These two protein chains interact to form a complex.

Sequence of chain A:
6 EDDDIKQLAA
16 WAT

Sequence of chain B:
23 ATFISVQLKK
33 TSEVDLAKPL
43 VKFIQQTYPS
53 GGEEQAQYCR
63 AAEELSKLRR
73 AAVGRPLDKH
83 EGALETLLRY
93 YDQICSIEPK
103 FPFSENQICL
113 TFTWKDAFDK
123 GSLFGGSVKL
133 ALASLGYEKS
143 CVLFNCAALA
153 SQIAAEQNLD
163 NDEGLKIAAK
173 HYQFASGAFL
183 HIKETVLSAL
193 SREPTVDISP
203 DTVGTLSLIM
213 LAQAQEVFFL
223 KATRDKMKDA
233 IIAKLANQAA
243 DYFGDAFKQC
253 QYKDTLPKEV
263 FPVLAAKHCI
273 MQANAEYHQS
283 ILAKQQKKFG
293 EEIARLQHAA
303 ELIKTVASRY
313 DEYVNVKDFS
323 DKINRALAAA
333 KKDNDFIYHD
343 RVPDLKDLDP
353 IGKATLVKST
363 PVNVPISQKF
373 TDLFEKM

Residue-level contacts at the interface:
Residue K230 in chain B is in contact with residue D9 in chain A (closest heavy-atom distance 4.7 Å).
Residue A171 in chain B interacts with residue W16 in chain A (closest heavy-atom distance 4.4 Å).
Residue I233 in chain B is in contact with residue I10 in chain A (closest heavy-atom distance 4.0 Å).
Residue L358 in chain B is in contact with residue A14 in chain A (closest heavy-atom distance 4.5 Å).
Residue K223 in chain B is in contact with residue W16 in chain A (closest heavy-atom distance 3.2 Å).
Residue V219 in chain B interacts with residue W16 in chain A (closest heavy-atom distance 4.8 Å).
Residue I233 in chain B is in contact with residue D9 in chain A (closest heavy-atom distance 4.5 Å).
Residue K168 in chain B interacts with residue A17 in chain A (closest heavy-atom distance 4.5 Å).
Residue D164 in chain B interacts with residue W16 in chain A (closest heavy-atom distance 3.0 Å).
Residue M229 in chain B interacts with residue L13 in chain A (closest heavy-atom distance 3.9 Å).
Residue A224 in chain B is in contact with residue L13 in chain A (closest heavy-atom distance 4.5 Å).
Residue I233 in chain B is in contact with residue L13 in chain A (closest heavy-atom distance 5.0 Å).
Residue K223 in chain B is in contact with residue L13 in chain A (closest heavy-atom distance 3.8 Å).
Residue K168 in chain B is in contact with residue W16 in chain A (closest heavy-atom distance 3.2 Å).
Residue M229 in chain B is in contact with residue I10 in chain A (closest heavy-atom distance 4.9 Å).
Residue A356 in chain B interacts with residue I10 in chain A (closest heavy-atom distance 4.8 Å).
Residue L358 in chain B interacts with residue L13 in chain A (closest heavy-atom distance 3.0 Å).
Residue F220 in chain B interacts with residue W16 in chain A (closest heavy-atom distance 3.8 Å).
Residue K168 in chain B is in contact with residue T18 in chain A (closest heavy-atom distance 3.4 Å).
Residue F220 in chain B interacts with residue L13 in chain A (closest heavy-atom distance 3.9 Å).
Residue I233 in chain B interacts with residue E6 in chain A (closest heavy-atom distance 3.8 Å).
Residue M229 in chain B is in contact with residue D9 in chain A (closest heavy-atom distance 3.3 Å).
Residue F220 in chain B contacts residue A14 in chain A (closest heavy-atom distance 4.9 Å).
Residue K236 in chain B is in contact with residue E6 in chain A (closest heavy-atom distance 3.8 Å).
Residue L358 in chain B contacts residue I10 in chain A (closest heavy-atom distance 4.4 Å).
Residue F220 in chain B is in contact with residue A17 in chain A (closest heavy-atom distance 3.5 Å).
Residue A232 in chain B is in contact with residue E6 in chain A (closest heavy-atom distance 3.7 Å).
Residue L237 in chain B interacts with residue L13 in chain A (closest heavy-atom distance 3.8 Å).
Residue L167 in chain B is in contact with residue W16 in chain A (closest heavy-atom distance 3.8 Å).